Sequence of protein 2:
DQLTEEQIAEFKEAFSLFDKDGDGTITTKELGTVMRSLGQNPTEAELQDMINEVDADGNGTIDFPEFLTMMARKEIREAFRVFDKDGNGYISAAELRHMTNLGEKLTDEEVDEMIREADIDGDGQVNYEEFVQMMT

Sequence of protein 1:
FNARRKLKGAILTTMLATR

These two protein chains interact to form a complex.

Contacts between the two chains:
Residue Q42 in protein 2 interacts with residue A20 in protein 1 (closest heavy-atom distance 3.2 Å).
Residue M145 in protein 2 interacts with residue R7 in protein 1 (closest heavy-atom distance 3.6 Å).
Residue E15 in protein 2 contacts residue R8 in protein 1 (closest heavy-atom distance 3.1 Å).
Residue A89 in protein 2 contacts residue T17 in protein 1 (closest heavy-atom distance 3.7 Å).
Residue A16 in protein 2 is in contact with residue G12 in protein 1 (closest heavy-atom distance 3.5 Å).
Residue F20 in protein 2 interacts with residue T16 in protein 1 (closest heavy-atom distance 3.7 Å).
Residue E121 in protein 2 interacts with residue F4 in protein 1 (closest heavy-atom distance 3.7 Å).
Residue L40 in protein 2 is in contact with residue T17 in protein 1 (closest heavy-atom distance 3.9 Å).
Residue L19 in protein 2 is in contact with residue G12 in protein 1 (closest heavy-atom distance 3.9 Å).
Residue E85 in protein 2 contacts residue M18 in protein 1 (closest heavy-atom distance 4.0 Å).
Residue M52 in protein 2 interacts with residue R22 in protein 1 (closest heavy-atom distance 3.9 Å).
Residue F69 in protein 2 is in contact with residue L19 in protein 1 (closest heavy-atom distance 3.5 Å).
Residue M125 in protein 2 is in contact with residue K9 in protein 1 (closest heavy-atom distance 3.6 Å).
Residue E124 in protein 2 interacts with residue F4 in protein 1 (closest heavy-atom distance 3.8 Å).
Residue E8 in protein 2 is in contact with residue R7 in protein 1 (closest heavy-atom distance 3.7 Å).
Residue M145 in protein 2 is in contact with residue K11 in protein 1 (closest heavy-atom distance 3.3 Å).
Residue F93 in protein 2 contacts residue A13 in protein 1 (closest heavy-atom distance 4.1 Å).
Residue M110 in protein 2 contacts residue K9 in protein 1 (closest heavy-atom distance 4.0 Å).
Residue K14 in protein 2 contacts residue R8 in protein 1 (closest heavy-atom distance 4.1 Å).
Residue E12 in protein 2 contacts residue R8 in protein 1 (closest heavy-atom distance 3.8 Å).
Residue F93 in protein 2 is in contact with residue I14 in protein 1 (closest heavy-atom distance 3.9 Å).
Residue M146 in protein 2 contacts residue L15 in protein 1 (closest heavy-atom distance 3.7 Å).
Residue K76 in protein 2 is in contact with residue L19 in protein 1 (closest heavy-atom distance 3.6 Å).
Residue F13 in protein 2 is in contact with residue L15 in protein 1 (closest heavy-atom distance 3.9 Å).
Residue M145 in protein 2 is in contact with residue L10 in protein 1 (closest heavy-atom distance 4.1 Å).
Residue A11 in protein 2 interacts with residue R8 in protein 1 (closest heavy-atom distance 3.5 Å).
Residue A16 in protein 2 interacts with residue T16 in protein 1 (closest heavy-atom distance 3.2 Å).
Residue M125 in protein 2 interacts with residue F4 in protein 1 (closest heavy-atom distance 3.9 Å).
Residue E124 in protein 2 is in contact with residue A6 in protein 1 (closest heavy-atom distance 3.7 Å).
Residue E12 in protein 2 is in contact with residue K11 in protein 1 (closest heavy-atom distance 3.1 Å).
Residue M146 in protein 2 interacts with residue K11 in protein 1 (closest heavy-atom distance 3.9 Å).
Residue E88 in protein 2 contacts residue T21 in protein 1 (closest heavy-atom distance 3.9 Å).
Residue V92 in protein 2 contacts residue T17 in protein 1 (closest heavy-atom distance 3.6 Å).
Residue M110 in protein 2 is in contact with residue A13 in protein 1 (closest heavy-atom distance 4.1 Å).
Residue E15 in protein 2 interacts with residue K9 in protein 1 (closest heavy-atom distance 3.1 Å).
Residue E12 in protein 2 is in contact with residue G12 in protein 1 (closest heavy-atom distance 3.6 Å).
Residue M73 in protein 2 interacts with residue L19 in protein 1 (closest heavy-atom distance 3.7 Å).
Residue A129 in protein 2 is in contact with residue L10 in protein 1 (closest heavy-atom distance 3.8 Å).
Residue F142 in protein 2 interacts with residue I14 in protein 1 (closest heavy-atom distance 3.5 Å).
Residue A89 in protein 2 contacts residue M18 in protein 1 (closest heavy-atom distance 3.8 Å).
Residue M125 in protein 2 contacts residue L10 in protein 1 (closest heavy-atom distance 3.4 Å).
Residue E128 in protein 2 interacts with residue R7 in protein 1 (closest heavy-atom distance 2.7 Å).
Residue L19 in protein 2 contacts residue T16 in protein 1 (closest heavy-atom distance 3.5 Å).
Residue L106 in protein 2 is in contact with residue L10 in protein 1 (closest heavy-atom distance 4.1 Å).
Residue L19 in protein 2 contacts residue A13 in protein 1 (closest heavy-atom distance 3.7 Å).
Residue E8 in protein 2 interacts with residue R8 in protein 1 (closest heavy-atom distance 3.5 Å).
Residue L117 in protein 2 interacts with residue F4 in protein 1 (closest heavy-atom distance 4.1 Å).
Residue E8 in protein 2 is in contact with residue N5 in protein 1 (closest heavy-atom distance 3.1 Å).
Residue F20 in protein 2 contacts residue L19 in protein 1 (closest heavy-atom distance 3.8 Å).
Residue E115 in protein 2 contacts residue K9 in protein 1 (closest heavy-atom distance 2.8 Å).
Residue E12 in protein 2 is in contact with residue R7 in protein 1 (closest heavy-atom distance 3.8 Å).
Residue M125 in protein 2 interacts with residue A6 in protein 1 (closest heavy-atom distance 3.7 Å).
Residue F93 in protein 2 interacts with residue T17 in protein 1 (closest heavy-atom distance 3.5 Å).
Residue L40 in protein 2 contacts residue A20 in protein 1 (closest heavy-atom distance 3.6 Å).
Residue M73 in protein 2 contacts residue L15 in protein 1 (closest heavy-atom distance 4.2 Å).
Residue Q42 in protein 2 is in contact with residue T21 in protein 1 (closest heavy-atom distance 3.4 Å).
Residue M146 in protein 2 is in contact with residue I14 in protein 1 (closest heavy-atom distance 3.5 Å).
Residue M37 in protein 2 is in contact with residue A20 in protein 1 (closest heavy-atom distance 3.4 Å).
Residue E15 in protein 2 contacts residue G12 in protein 1 (closest heavy-atom distance 3.9 Å).
Residue F20 in protein 2 is in contact with residue A20 in protein 1 (closest heavy-atom distance 4.2 Å).